These two protein chains interact to form a complex.

Sequence of protein 1:
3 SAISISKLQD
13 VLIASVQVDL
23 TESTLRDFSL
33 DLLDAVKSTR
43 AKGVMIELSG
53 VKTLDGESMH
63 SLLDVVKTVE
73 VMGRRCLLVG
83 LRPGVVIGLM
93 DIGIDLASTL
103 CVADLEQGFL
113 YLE

Residue-level contacts at the interface:
Residue Q11 in protein 2 contacts residue Q109 in protein 1 (closest heavy-atom distance 4.9 Å).
Residue Q109 in protein 2 interacts with residue Q11 in protein 1 (closest heavy-atom distance 5.0 Å).
Residue E108 in protein 2 is in contact with residue L10 in protein 1 (closest heavy-atom distance 5.0 Å).
Residue A4 in protein 2 is in contact with residue Q19 in protein 1 (closest heavy-atom distance 4.8 Å).
Residue Q19 in protein 2 interacts with residue A4 in protein 1 (closest heavy-atom distance 4.8 Å).

Sequence of protein 2:
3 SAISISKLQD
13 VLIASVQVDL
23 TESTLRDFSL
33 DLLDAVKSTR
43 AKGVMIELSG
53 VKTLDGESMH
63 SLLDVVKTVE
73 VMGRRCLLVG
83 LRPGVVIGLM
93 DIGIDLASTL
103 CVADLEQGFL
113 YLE